The following describes two proteins that form a bound complex.

Sequence of protein 2:
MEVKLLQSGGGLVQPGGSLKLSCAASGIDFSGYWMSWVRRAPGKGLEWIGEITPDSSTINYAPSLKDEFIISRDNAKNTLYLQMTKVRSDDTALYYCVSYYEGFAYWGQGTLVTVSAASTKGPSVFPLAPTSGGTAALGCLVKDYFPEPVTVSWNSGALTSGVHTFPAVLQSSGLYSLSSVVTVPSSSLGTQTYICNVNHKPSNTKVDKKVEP

Contacts between the two chains:
Residue Y100 in protein 2 is in contact with residue P9 in protein 1 (closest heavy-atom distance 3.5 Å).
Residue F104 in protein 2 contacts residue A11 in protein 1 (closest heavy-atom distance 4.0 Å).
Residue G103 in protein 2 contacts residue P10 in protein 1 (closest heavy-atom distance 4.9 Å).
Residue W34 in protein 2 interacts with residue T7 in protein 1 (closest heavy-atom distance 3.9 Å).
Residue G32 in protein 2 interacts with residue T7 in protein 1 (closest heavy-atom distance 3.6 Å).
Residue N60 in protein 2 contacts residue H12 in protein 1 (closest heavy-atom distance 4.8 Å).
Residue P54 in protein 2 interacts with residue T7 in protein 1 (closest heavy-atom distance 4.0 Å).
Residue Y100 in protein 2 contacts residue A8 in protein 1 (closest heavy-atom distance 4.0 Å).
Residue Y101 in protein 2 is in contact with residue A8 in protein 1 (closest heavy-atom distance 3.7 Å).
Residue Y100 in protein 2 interacts with residue P10 in protein 1 (closest heavy-atom distance 3.9 Å).
Residue W34 in protein 2 contacts residue A8 in protein 1 (closest heavy-atom distance 3.9 Å).
Residue G103 in protein 2 contacts residue A11 in protein 1 (closest heavy-atom distance 3.9 Å).
Residue Y100 in protein 2 is in contact with residue A11 in protein 1 (closest heavy-atom distance 3.2 Å).
Residue Y101 in protein 2 is in contact with residue P9 in protein 1 (closest heavy-atom distance 3.5 Å).
Residue W34 in protein 2 interacts with residue P10 in protein 1 (closest heavy-atom distance 3.0 Å).
Residue E102 in protein 2 interacts with residue A11 in protein 1 (closest heavy-atom distance 4.0 Å).
Residue W34 in protein 2 contacts residue H12 in protein 1 (closest heavy-atom distance 3.7 Å).
Residue E51 in protein 2 is in contact with residue H12 in protein 1 (closest heavy-atom distance 2.3 Å).
Residue G32 in protein 2 contacts residue A8 in protein 1 (closest heavy-atom distance 2.7 Å).
Residue E102 in protein 2 is in contact with residue P9 in protein 1 (closest heavy-atom distance 2.8 Å).
Residue E102 in protein 2 interacts with residue P10 in protein 1 (closest heavy-atom distance 4.0 Å).
Residue Y33 in protein 2 contacts residue A8 in protein 1 (closest heavy-atom distance 3.8 Å).
Residue Y100 in protein 2 interacts with residue H12 in protein 1 (closest heavy-atom distance 4.4 Å).
Residue G103 in protein 2 interacts with residue P9 in protein 1 (closest heavy-atom distance 4.8 Å).
Residue G32 in protein 2 is in contact with residue S6 in protein 1 (closest heavy-atom distance 4.2 Å).

Sequence of protein 1:
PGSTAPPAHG